The following describes two proteins that form a bound complex.

Sequence of the first protein:
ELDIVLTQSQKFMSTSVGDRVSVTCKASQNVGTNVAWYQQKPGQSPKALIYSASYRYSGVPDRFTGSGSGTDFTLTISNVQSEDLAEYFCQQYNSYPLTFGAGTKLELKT

Interface contacts:
Residue K166 in the second protein is in contact with residue S54 in the first protein (closest heavy-atom distance 3.9 Å).
Residue L252 in the second protein contacts residue Y96 in the first protein (closest heavy-atom distance 4.0 Å).
Residue T258 in the second protein contacts residue N34 in the first protein (closest heavy-atom distance 4.2 Å).
Residue A254 in the second protein interacts with residue Y93 in the first protein (closest heavy-atom distance 3.3 Å).
Residue S162 in the second protein interacts with residue Y55 in the first protein (closest heavy-atom distance 4.5 Å).
Residue G251 in the second protein contacts residue Y96 in the first protein (closest heavy-atom distance 2.6 Å).
Residue V256 in the second protein contacts residue N94 in the first protein (closest heavy-atom distance 4.5 Å).
Residue G255 in the second protein interacts with residue Y93 in the first protein (closest heavy-atom distance 4.6 Å).
Residue G255 in the second protein contacts residue N94 in the first protein (closest heavy-atom distance 3.0 Å).
Residue A253 in the second protein contacts residue Y96 in the first protein (closest heavy-atom distance 3.7 Å).
Residue A253 in the second protein contacts residue N94 in the first protein (closest heavy-atom distance 3.2 Å).
Residue K166 in the second protein contacts residue Y55 in the first protein (closest heavy-atom distance 3.2 Å).
Residue A254 in the second protein is in contact with residue N94 in the first protein (closest heavy-atom distance 3.6 Å).
Residue G255 in the second protein is in contact with residue N34 in the first protein (closest heavy-atom distance 3.4 Å).
Residue A253 in the second protein contacts residue S95 in the first protein (closest heavy-atom distance 3.7 Å).
Residue A253 in the second protein is in contact with residue Y93 in the first protein (closest heavy-atom distance 4.5 Å).
Residue A254 in the second protein interacts with residue N34 in the first protein (closest heavy-atom distance 3.4 Å).

Sequence of the second protein:
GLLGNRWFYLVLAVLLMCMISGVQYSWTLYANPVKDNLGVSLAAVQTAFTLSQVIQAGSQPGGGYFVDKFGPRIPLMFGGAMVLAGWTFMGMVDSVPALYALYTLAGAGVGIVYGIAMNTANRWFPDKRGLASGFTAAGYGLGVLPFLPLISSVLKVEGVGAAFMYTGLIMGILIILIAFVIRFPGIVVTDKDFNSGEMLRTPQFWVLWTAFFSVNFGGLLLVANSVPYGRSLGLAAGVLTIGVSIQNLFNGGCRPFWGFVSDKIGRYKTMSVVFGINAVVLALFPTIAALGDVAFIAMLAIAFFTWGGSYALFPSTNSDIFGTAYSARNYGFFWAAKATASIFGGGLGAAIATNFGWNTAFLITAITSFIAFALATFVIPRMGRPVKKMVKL